Sequence of protein 1:
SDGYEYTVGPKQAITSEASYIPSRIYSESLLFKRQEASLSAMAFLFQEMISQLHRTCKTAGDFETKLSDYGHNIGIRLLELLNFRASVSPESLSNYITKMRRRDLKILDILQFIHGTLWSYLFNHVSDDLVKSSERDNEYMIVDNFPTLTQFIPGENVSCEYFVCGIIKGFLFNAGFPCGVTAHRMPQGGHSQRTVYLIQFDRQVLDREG

Sequence of protein 2:
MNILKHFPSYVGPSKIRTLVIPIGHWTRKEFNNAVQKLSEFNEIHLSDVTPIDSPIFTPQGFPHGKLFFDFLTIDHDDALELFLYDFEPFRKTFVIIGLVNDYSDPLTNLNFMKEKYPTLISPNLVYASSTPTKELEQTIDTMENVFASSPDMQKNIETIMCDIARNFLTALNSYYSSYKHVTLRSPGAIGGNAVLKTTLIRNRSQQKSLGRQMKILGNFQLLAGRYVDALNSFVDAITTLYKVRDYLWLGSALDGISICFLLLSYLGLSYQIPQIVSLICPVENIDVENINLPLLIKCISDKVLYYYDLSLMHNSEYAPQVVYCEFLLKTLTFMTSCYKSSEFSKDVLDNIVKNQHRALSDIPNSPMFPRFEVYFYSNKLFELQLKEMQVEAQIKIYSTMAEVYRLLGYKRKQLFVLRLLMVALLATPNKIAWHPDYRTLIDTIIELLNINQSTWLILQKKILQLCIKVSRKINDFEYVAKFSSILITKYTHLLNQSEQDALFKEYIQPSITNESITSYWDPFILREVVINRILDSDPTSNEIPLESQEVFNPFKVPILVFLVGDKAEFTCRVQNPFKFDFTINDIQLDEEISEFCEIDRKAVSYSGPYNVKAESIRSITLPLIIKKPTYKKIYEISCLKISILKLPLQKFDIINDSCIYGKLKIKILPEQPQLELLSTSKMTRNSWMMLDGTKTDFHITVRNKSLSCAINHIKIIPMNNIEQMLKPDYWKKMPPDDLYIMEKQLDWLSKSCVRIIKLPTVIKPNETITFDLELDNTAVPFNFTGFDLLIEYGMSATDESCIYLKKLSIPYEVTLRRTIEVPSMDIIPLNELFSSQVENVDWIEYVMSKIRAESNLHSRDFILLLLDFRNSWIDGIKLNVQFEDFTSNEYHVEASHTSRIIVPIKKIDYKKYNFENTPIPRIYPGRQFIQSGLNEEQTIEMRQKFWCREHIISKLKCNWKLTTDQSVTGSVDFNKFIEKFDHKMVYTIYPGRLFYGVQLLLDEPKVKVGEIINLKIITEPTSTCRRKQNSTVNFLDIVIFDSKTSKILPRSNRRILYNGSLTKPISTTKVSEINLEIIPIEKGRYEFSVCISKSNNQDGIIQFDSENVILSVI

Residue-level contacts at the interface:
Residue H621 in protein 2 is in contact with residue T25 in protein 1 (closest heavy-atom distance 4.5 Å).
Residue L622 in protein 2 interacts with residue Y24 in protein 1 (closest heavy-atom distance 4.8 Å).
Residue L622 in protein 2 interacts with residue T25 in protein 1 (closest heavy-atom distance 3.9 Å).
Residue H621 in protein 2 interacts with residue Y24 in protein 1 (closest heavy-atom distance 4.0 Å).
Residue I586 in protein 2 interacts with residue Y24 in protein 1 (closest heavy-atom distance 4.0 Å).
Residue I586 in protein 2 contacts residue T25 in protein 1 (closest heavy-atom distance 4.0 Å).

This data describes a binding interaction between two proteins.